Sequence of chain B:
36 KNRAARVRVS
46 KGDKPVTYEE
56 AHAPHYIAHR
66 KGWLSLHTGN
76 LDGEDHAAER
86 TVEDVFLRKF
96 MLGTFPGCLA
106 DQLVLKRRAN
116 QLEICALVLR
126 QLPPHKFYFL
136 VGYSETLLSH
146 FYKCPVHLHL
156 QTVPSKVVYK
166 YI

Sequence of chain A:
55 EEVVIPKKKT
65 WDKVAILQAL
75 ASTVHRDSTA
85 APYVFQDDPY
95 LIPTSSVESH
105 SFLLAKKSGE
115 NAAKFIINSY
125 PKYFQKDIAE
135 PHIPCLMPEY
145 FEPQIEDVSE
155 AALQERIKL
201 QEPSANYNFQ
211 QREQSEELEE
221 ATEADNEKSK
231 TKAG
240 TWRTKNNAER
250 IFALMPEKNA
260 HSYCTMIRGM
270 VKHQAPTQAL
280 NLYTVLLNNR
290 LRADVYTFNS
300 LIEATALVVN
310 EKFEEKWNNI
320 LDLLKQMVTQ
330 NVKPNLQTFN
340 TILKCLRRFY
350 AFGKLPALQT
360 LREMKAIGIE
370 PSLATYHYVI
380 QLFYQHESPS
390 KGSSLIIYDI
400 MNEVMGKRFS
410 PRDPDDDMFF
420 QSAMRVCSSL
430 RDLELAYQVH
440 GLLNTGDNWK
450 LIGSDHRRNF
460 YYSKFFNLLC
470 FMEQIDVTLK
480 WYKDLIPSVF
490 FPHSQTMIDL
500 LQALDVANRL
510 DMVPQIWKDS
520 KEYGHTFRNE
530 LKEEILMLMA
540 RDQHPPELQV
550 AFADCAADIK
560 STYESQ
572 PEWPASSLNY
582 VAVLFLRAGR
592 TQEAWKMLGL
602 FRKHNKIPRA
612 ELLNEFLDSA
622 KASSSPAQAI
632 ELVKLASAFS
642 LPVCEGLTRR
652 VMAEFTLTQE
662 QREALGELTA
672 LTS

Residue-level contacts at the interface:
Residue P142 in chain A contacts residue K148 in chain B (closest heavy-atom distance 4.3 Å).
Residue Q90 in chain A contacts residue H154 in chain B (closest heavy-atom distance 3.8 Å).
Residue Y94 in chain A interacts with residue P129 in chain B (closest heavy-atom distance 3.7 Å).
Residue S105 in chain A contacts residue H130 in chain B (closest heavy-atom distance 3.5 Å).
Residue E114 in chain A contacts residue T141 in chain B (closest heavy-atom distance 3.2 Å).
Residue F128 in chain A interacts with residue H145 in chain B (closest heavy-atom distance 3.5 Å).
Residue F128 in chain A contacts residue F146 in chain B (closest heavy-atom distance 3.7 Å).
Residue K130 in chain A is in contact with residue K148 in chain B (closest heavy-atom distance 3.2 Å).
Residue I121 in chain A contacts residue T141 in chain B (closest heavy-atom distance 4.0 Å).
Residue D92 in chain A contacts residue L155 in chain B (closest heavy-atom distance 3.7 Å).
Residue Q90 in chain A contacts residue Y133 in chain B (closest heavy-atom distance 2.9 Å).
Residue F106 in chain A is in contact with residue P129 in chain B (closest heavy-atom distance 3.6 Å).
Residue I132 in chain A is in contact with residue K148 in chain B (closest heavy-atom distance 4.0 Å).
Residue L140 in chain A interacts with residue S144 in chain B (closest heavy-atom distance 3.4 Å).
Residue L95 in chain A is in contact with residue Y133 in chain B (closest heavy-atom distance 2.8 Å).
Residue F106 in chain A is in contact with residue H130 in chain B (closest heavy-atom distance 3.8 Å).
Residue Y94 in chain A interacts with residue L127 in chain B (closest heavy-atom distance 2.6 Å).
Residue L140 in chain A contacts residue H145 in chain B (closest heavy-atom distance 3.4 Å).
Residue F106 in chain A is in contact with residue Y133 in chain B (closest heavy-atom distance 3.8 Å).
Residue Q90 in chain A contacts residue L153 in chain B (closest heavy-atom distance 3.2 Å).
Residue A117 in chain A is in contact with residue Y138 in chain B (closest heavy-atom distance 3.4 Å).
Residue Y94 in chain A contacts residue R125 in chain B (closest heavy-atom distance 3.3 Å).
Residue E114 in chain A contacts residue G137 in chain B (closest heavy-atom distance 4.1 Å).
Residue A116 in chain A is in contact with residue F134 in chain B (closest heavy-atom distance 3.8 Å).
Residue Y94 in chain A contacts residue T157 in chain B (closest heavy-atom distance 3.9 Å).
Residue F128 in chain A interacts with residue L142 in chain B (closest heavy-atom distance 3.5 Å).
Residue I121 in chain A interacts with residue L142 in chain B (closest heavy-atom distance 4.3 Å).
Residue K118 in chain A is in contact with residue T141 in chain B (closest heavy-atom distance 4.2 Å).
Residue L95 in chain A contacts residue L155 in chain B (closest heavy-atom distance 4.3 Å).
Residue A117 in chain A is in contact with residue L142 in chain B (closest heavy-atom distance 4.1 Å).
Residue I121 in chain A is in contact with residue H145 in chain B (closest heavy-atom distance 3.4 Å).
Residue D131 in chain A interacts with residue K148 in chain B (closest heavy-atom distance 3.8 Å).
Residue A109 in chain A is in contact with residue F134 in chain B (closest heavy-atom distance 3.8 Å).
Residue Y127 in chain A interacts with residue F146 in chain B (closest heavy-atom distance 3.9 Å).
Residue Y94 in chain A interacts with residue F132 in chain B (closest heavy-atom distance 3.8 Å).
Residue K110 in chain A contacts residue G137 in chain B (closest heavy-atom distance 4.2 Å).
Residue K110 in chain A contacts residue V136 in chain B (closest heavy-atom distance 4.2 Å).
Residue I137 in chain A is in contact with residue K148 in chain B (closest heavy-atom distance 3.6 Å).
Residue L140 in chain A contacts residue C149 in chain B (closest heavy-atom distance 3.6 Å).
Residue E114 in chain A contacts residue Y138 in chain B (closest heavy-atom distance 4.0 Å).
Residue G113 in chain A is in contact with residue F134 in chain B (closest heavy-atom distance 3.5 Å).
Residue Q90 in chain A interacts with residue L155 in chain B (closest heavy-atom distance 3.0 Å).
Residue I132 in chain A contacts residue Y147 in chain B (closest heavy-atom distance 3.6 Å).
Residue Q90 in chain A contacts residue V136 in chain B (closest heavy-atom distance 3.8 Å).
Residue A133 in chain A interacts with residue K148 in chain B (closest heavy-atom distance 3.4 Å).
Residue A109 in chain A contacts residue H130 in chain B (closest heavy-atom distance 3.7 Å).
Residue F89 in chain A contacts residue Y133 in chain B (closest heavy-atom distance 3.2 Å).
Residue S112 in chain A contacts residue F134 in chain B (closest heavy-atom distance 3.8 Å).
Residue M141 in chain A contacts residue K148 in chain B (closest heavy-atom distance 3.8 Å).
Residue K110 in chain A interacts with residue Y133 in chain B (closest heavy-atom distance 3.9 Å).
Residue D92 in chain A is in contact with residue T157 in chain B (closest heavy-atom distance 2.6 Å).
Residue Y94 in chain A interacts with residue P128 in chain B (closest heavy-atom distance 4.0 Å).
Residue L95 in chain A interacts with residue F132 in chain B (closest heavy-atom distance 3.5 Å).
Residue F128 in chain A contacts residue K148 in chain B (closest heavy-atom distance 2.3 Å).
Residue L140 in chain A contacts residue K148 in chain B (closest heavy-atom distance 3.4 Å).
Residue G113 in chain A is in contact with residue Y138 in chain B (closest heavy-atom distance 3.4 Å).
Residue G113 in chain A contacts residue G137 in chain B (closest heavy-atom distance 4.3 Å).
Residue A117 in chain A interacts with residue T141 in chain B (closest heavy-atom distance 3.5 Å).
Residue C139 in chain A is in contact with residue H145 in chain B (closest heavy-atom distance 4.0 Å).
Residue L95 in chain A is in contact with residue P129 in chain B (closest heavy-atom distance 3.5 Å).

These two protein chains interact to form a complex.